Sequence of chain A:
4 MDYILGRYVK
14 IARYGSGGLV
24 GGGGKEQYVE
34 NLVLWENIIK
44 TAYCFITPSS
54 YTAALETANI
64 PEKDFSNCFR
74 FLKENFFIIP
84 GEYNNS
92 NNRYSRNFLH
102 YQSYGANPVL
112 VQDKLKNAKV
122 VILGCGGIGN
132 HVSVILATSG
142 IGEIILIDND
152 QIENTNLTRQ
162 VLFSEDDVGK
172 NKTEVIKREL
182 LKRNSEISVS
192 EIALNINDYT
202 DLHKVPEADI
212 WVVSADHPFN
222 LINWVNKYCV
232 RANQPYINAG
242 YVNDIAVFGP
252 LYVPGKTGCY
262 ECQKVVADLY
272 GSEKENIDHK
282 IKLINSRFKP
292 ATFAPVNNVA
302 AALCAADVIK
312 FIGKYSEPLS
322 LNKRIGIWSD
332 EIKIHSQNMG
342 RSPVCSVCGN

These two protein chains interact to form a complex.

Sequence of chain B:
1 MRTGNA

Residue-level contacts at the interface:
Residue N224 in chain A interacts with residue N5 in chain B (closest heavy-atom distance 3.1 Å).
Residue N221 in chain A contacts residue N5 in chain B (closest heavy-atom distance 3.9 Å).
Residue V248 in chain A interacts with residue A6 in chain B (closest heavy-atom distance 4.4 Å).
Residue A268 in chain A contacts residue T3 in chain B (closest heavy-atom distance 4.2 Å).
Residue R325 in chain A interacts with residue G4 in chain B (closest heavy-atom distance 4.4 Å).
Residue Y261 in chain A interacts with residue N5 in chain B (closest heavy-atom distance 2.8 Å).
Residue G327 in chain A contacts residue M1 in chain B (closest heavy-atom distance 3.5 Å).
Residue F220 in chain A contacts residue N5 in chain B (closest heavy-atom distance 2.9 Å).
Residue V243 in chain A is in contact with residue N5 in chain B (closest heavy-atom distance 4.0 Å).
Residue Y242 in chain A interacts with residue A6 in chain B (closest heavy-atom distance 3.7 Å).
Residue Y261 in chain A is in contact with residue A6 in chain B (closest heavy-atom distance 4.6 Å).
Residue L270 in chain A is in contact with residue G4 in chain B (closest heavy-atom distance 3.7 Å).
Residue L270 in chain A interacts with residue T3 in chain B (closest heavy-atom distance 3.5 Å).
Residue V248 in chain A contacts residue M1 in chain B (closest heavy-atom distance 4.5 Å).
Residue I246 in chain A contacts residue M1 in chain B (closest heavy-atom distance 4.1 Å).
Residue W329 in chain A interacts with residue M1 in chain B (closest heavy-atom distance 4.0 Å).
Residue A268 in chain A is in contact with residue R2 in chain B (closest heavy-atom distance 2.7 Å).
Residue H336 in chain A is in contact with residue M1 in chain B (closest heavy-atom distance 3.8 Å).
Residue V266 in chain A is in contact with residue M1 in chain B (closest heavy-atom distance 4.9 Å).
Residue A268 in chain A interacts with residue N5 in chain B (closest heavy-atom distance 4.8 Å).
Residue D217 in chain A is in contact with residue A6 in chain B (closest heavy-atom distance 4.1 Å).
Residue R325 in chain A is in contact with residue A6 in chain B (closest heavy-atom distance 3.6 Å).
Residue I223 in chain A is in contact with residue N5 in chain B (closest heavy-atom distance 3.4 Å).
Residue V267 in chain A is in contact with residue M1 in chain B (closest heavy-atom distance 3.4 Å).
Residue A268 in chain A contacts residue G4 in chain B (closest heavy-atom distance 2.9 Å).
Residue V267 in chain A interacts with residue N5 in chain B (closest heavy-atom distance 3.5 Å).
Residue G241 in chain A interacts with residue A6 in chain B (closest heavy-atom distance 4.5 Å).
Residue R325 in chain A is in contact with residue R2 in chain B (closest heavy-atom distance 4.7 Å).
Residue Q338 in chain A is in contact with residue R2 in chain B (closest heavy-atom distance 3.7 Å).
Residue R325 in chain A interacts with residue M1 in chain B (closest heavy-atom distance 2.6 Å).
Residue L222 in chain A contacts residue N5 in chain B (closest heavy-atom distance 4.9 Å).
Residue Q338 in chain A interacts with residue M1 in chain B (closest heavy-atom distance 3.1 Å).
Residue V267 in chain A interacts with residue R2 in chain B (closest heavy-atom distance 3.6 Å).
Residue V267 in chain A is in contact with residue G4 in chain B (closest heavy-atom distance 3.4 Å).
Residue V266 in chain A contacts residue R2 in chain B (closest heavy-atom distance 4.0 Å).
Residue I326 in chain A contacts residue M1 in chain B (closest heavy-atom distance 3.9 Å).
Residue V243 in chain A is in contact with residue A6 in chain B (closest heavy-atom distance 4.1 Å).
Residue R325 in chain A interacts with residue N5 in chain B (closest heavy-atom distance 4.0 Å).
Residue V243 in chain A contacts residue M1 in chain B (closest heavy-atom distance 3.5 Å).
Residue N239 in chain A interacts with residue A6 in chain B (closest heavy-atom distance 4.6 Å).